Sequence of the second protein:
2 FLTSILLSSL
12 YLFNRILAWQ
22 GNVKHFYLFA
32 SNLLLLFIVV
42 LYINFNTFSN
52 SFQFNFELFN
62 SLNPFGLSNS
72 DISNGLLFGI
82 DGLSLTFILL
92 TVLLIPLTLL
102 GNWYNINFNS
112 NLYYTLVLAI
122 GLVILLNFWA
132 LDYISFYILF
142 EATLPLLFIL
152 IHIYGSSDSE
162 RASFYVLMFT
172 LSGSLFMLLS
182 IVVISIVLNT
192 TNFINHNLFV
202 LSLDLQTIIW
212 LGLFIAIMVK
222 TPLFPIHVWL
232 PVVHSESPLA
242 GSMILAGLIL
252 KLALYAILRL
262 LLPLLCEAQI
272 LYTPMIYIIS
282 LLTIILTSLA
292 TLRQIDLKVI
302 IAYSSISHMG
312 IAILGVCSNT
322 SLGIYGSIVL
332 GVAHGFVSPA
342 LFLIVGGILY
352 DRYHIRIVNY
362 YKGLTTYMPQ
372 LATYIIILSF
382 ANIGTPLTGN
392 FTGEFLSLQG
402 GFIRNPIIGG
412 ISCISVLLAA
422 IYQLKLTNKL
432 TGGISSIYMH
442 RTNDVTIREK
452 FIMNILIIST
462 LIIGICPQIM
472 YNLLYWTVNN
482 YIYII

Interface contacts:
Residue S74 in the second protein is in contact with residue Q76 in the first protein (closest heavy-atom distance 3.4 Å).
Residue N45 in the second protein is in contact with residue P56 in the first protein (closest heavy-atom distance 3.5 Å).
Residue S74 in the second protein interacts with residue A72 in the first protein (closest heavy-atom distance 3.1 Å).
Residue I459 in the second protein contacts residue W24 in the first protein (closest heavy-atom distance 3.5 Å).
Residue N45 in the second protein is in contact with residue H55 in the first protein (closest heavy-atom distance 3.2 Å).
Residue F46 in the second protein contacts residue P56 in the first protein (closest heavy-atom distance 3.8 Å).
Residue F200 in the second protein is in contact with residue R77 in the first protein (closest heavy-atom distance 4.2 Å).
Residue N47 in the second protein contacts residue P56 in the first protein (closest heavy-atom distance 3.7 Å).
Residue D72 in the second protein is in contact with residue N75 in the first protein (closest heavy-atom distance 3.1 Å).
Residue N196 in the second protein interacts with residue N74 in the first protein (closest heavy-atom distance 4.4 Å).
Residue I44 in the second protein is in contact with residue H55 in the first protein (closest heavy-atom distance 4.4 Å).
Residue I195 in the second protein is in contact with residue E66 in the first protein (closest heavy-atom distance 3.2 Å).
Residue T191 in the second protein contacts residue R77 in the first protein (closest heavy-atom distance 4.3 Å).
Residue D72 in the second protein contacts residue Q71 in the first protein (closest heavy-atom distance 4.7 Å).
Residue I73 in the second protein interacts with residue L79 in the first protein (closest heavy-atom distance 3.7 Å).
Residue I73 in the second protein contacts residue A72 in the first protein (closest heavy-atom distance 3.9 Å).
Residue D133 in the second protein contacts residue L73 in the first protein (closest heavy-atom distance 4.8 Å).
Residue N196 in the second protein contacts residue V70 in the first protein (closest heavy-atom distance 3.3 Å).
Residue Q54 in the second protein is in contact with residue I62 in the first protein (closest heavy-atom distance 4.0 Å).
Residue S74 in the second protein interacts with residue I69 in the first protein (closest heavy-atom distance 4.5 Å).
Residue S52 in the second protein is in contact with residue E66 in the first protein (closest heavy-atom distance 3.3 Å).
Residue N56 in the second protein is in contact with residue E65 in the first protein (closest heavy-atom distance 4.8 Å).
Residue S74 in the second protein is in contact with residue L73 in the first protein (closest heavy-atom distance 3.4 Å).
Residue I44 in the second protein contacts residue F54 in the first protein (closest heavy-atom distance 3.9 Å).
Residue N45 in the second protein is in contact with residue F53 in the first protein (closest heavy-atom distance 4.7 Å).
Residue L189 in the second protein interacts with residue R77 in the first protein (closest heavy-atom distance 2.7 Å).
Residue I195 in the second protein is in contact with residue I69 in the first protein (closest heavy-atom distance 4.3 Å).
Residue N47 in the second protein contacts residue K57 in the first protein (closest heavy-atom distance 3.0 Å).
Residue I44 in the second protein interacts with residue F53 in the first protein (closest heavy-atom distance 3.5 Å).
Residue N45 in the second protein contacts residue K57 in the first protein (closest heavy-atom distance 4.7 Å).
Residue F53 in the second protein interacts with residue I62 in the first protein (closest heavy-atom distance 4.0 Å).
Residue N190 in the second protein is in contact with residue R77 in the first protein (closest heavy-atom distance 3.7 Å).
Residue N56 in the second protein interacts with residue I69 in the first protein (closest heavy-atom distance 3.7 Å).
Residue N196 in the second protein interacts with residue L73 in the first protein (closest heavy-atom distance 4.4 Å).
Residue N47 in the second protein is in contact with residue I62 in the first protein (closest heavy-atom distance 4.1 Å).
Residue L78 in the second protein contacts residue I69 in the first protein (closest heavy-atom distance 3.9 Å).
Residue S50 in the second protein contacts residue R59 in the first protein (closest heavy-atom distance 4.4 Å).
Residue F49 in the second protein is in contact with residue R59 in the first protein (closest heavy-atom distance 3.9 Å).
Residue S71 in the second protein is in contact with residue A72 in the first protein (closest heavy-atom distance 4.2 Å).
Residue S52 in the second protein is in contact with residue L63 in the first protein (closest heavy-atom distance 4.6 Å).
Residue N190 in the second protein interacts with residue H84 in the first protein (closest heavy-atom distance 4.3 Å).
Residue N75 in the second protein is in contact with residue Q76 in the first protein (closest heavy-atom distance 3.5 Å).
Residue N455 in the second protein is in contact with residue W24 in the first protein (closest heavy-atom distance 4.1 Å).
Residue N193 in the second protein is in contact with residue L73 in the first protein (closest heavy-atom distance 3.4 Å).
Residue N47 in the second protein contacts residue S58 in the first protein (closest heavy-atom distance 4.1 Å).
Residue N190 in the second protein contacts residue T80 in the first protein (closest heavy-atom distance 4.2 Å).
Residue I44 in the second protein is in contact with residue P56 in the first protein (closest heavy-atom distance 5.0 Å).
Residue N47 in the second protein is in contact with residue R59 in the first protein (closest heavy-atom distance 3.9 Å).
Residue V188 in the second protein interacts with residue R77 in the first protein (closest heavy-atom distance 4.8 Å).
Residue F53 in the second protein interacts with residue E66 in the first protein (closest heavy-atom distance 4.3 Å).
Residue N190 in the second protein interacts with residue I81 in the first protein (closest heavy-atom distance 3.4 Å).
Residue L78 in the second protein is in contact with residue L73 in the first protein (closest heavy-atom distance 3.7 Å).
Residue I73 in the second protein is in contact with residue Q76 in the first protein (closest heavy-atom distance 3.4 Å).
Residue I73 in the second protein contacts residue N75 in the first protein (closest heavy-atom distance 4.5 Å).
Residue S71 in the second protein is in contact with residue K68 in the first protein (closest heavy-atom distance 4.2 Å).
Residue I195 in the second protein interacts with residue L73 in the first protein (closest heavy-atom distance 4.8 Å).
Residue S50 in the second protein is in contact with residue I62 in the first protein (closest heavy-atom distance 4.5 Å).
Residue S52 in the second protein interacts with residue I62 in the first protein (closest heavy-atom distance 3.2 Å).
Residue I195 in the second protein is in contact with residue V70 in the first protein (closest heavy-atom distance 3.6 Å).
Residue D72 in the second protein is in contact with residue A72 in the first protein (closest heavy-atom distance 3.5 Å).

These two protein chains interact to form a complex.

Sequence of the first protein:
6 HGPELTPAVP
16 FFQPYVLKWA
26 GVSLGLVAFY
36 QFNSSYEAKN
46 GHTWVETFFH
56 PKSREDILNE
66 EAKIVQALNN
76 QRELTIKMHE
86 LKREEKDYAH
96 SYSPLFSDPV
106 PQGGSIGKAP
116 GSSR